Sequence of the first protein:
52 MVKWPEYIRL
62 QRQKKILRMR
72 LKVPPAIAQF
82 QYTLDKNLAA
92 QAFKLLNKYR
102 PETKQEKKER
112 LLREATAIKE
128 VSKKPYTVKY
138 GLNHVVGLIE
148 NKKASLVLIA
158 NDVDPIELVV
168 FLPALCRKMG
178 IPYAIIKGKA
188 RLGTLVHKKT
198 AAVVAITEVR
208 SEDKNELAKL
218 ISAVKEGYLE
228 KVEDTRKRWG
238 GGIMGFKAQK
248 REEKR

Sequence of the second protein:
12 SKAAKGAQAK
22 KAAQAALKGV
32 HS

Contacts between the two chains:
Residue K87 in the first protein contacts residue G30 in the second protein (closest heavy-atom distance 3.8 Å).
Residue K87 in the first protein contacts residue A27 in the second protein (closest heavy-atom distance 4.9 Å).
Residue K87 in the first protein is in contact with residue K29 in the second protein (closest heavy-atom distance 3.8 Å).
Residue K87 in the first protein interacts with residue L28 in the second protein (closest heavy-atom distance 3.5 Å).
Residue D86 in the first protein contacts residue K29 in the second protein (closest heavy-atom distance 4.4 Å).
Residue D86 in the first protein contacts residue L28 in the second protein (closest heavy-atom distance 3.8 Å).

These two protein chains interact to form a complex.